Interface contacts:
Residue K351 in chain B is in contact with residue Q36 in chain A (closest heavy-atom distance 4.4 Å).
Residue W449 in chain B is in contact with residue V61 in chain A (closest heavy-atom distance 3.4 Å).
Residue L450 in chain B interacts with residue D57 in chain A (closest heavy-atom distance 3.1 Å).
Residue W449 in chain B contacts residue I62 in chain A (closest heavy-atom distance 4.1 Å).
Residue L450 in chain B contacts residue V61 in chain A (closest heavy-atom distance 4.5 Å).

Sequence of chain B:
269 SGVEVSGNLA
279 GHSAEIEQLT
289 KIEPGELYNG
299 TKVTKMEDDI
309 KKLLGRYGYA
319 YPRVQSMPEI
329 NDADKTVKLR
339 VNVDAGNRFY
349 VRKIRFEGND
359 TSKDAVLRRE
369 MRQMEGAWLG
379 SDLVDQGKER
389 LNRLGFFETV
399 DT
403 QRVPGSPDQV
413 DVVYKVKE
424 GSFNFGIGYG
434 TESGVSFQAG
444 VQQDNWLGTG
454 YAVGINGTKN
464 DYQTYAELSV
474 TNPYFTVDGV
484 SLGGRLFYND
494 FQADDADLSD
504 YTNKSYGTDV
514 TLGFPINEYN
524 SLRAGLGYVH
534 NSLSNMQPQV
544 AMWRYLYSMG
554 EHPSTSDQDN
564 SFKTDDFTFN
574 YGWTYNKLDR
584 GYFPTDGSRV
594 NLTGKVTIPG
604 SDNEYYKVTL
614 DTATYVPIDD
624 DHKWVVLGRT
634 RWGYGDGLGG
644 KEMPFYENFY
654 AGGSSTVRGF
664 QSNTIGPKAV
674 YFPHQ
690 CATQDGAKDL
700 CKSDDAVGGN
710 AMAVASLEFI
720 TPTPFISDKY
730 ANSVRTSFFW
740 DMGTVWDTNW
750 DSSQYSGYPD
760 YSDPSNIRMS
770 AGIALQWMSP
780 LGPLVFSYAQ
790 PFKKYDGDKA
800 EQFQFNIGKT

Sequence of chain A:
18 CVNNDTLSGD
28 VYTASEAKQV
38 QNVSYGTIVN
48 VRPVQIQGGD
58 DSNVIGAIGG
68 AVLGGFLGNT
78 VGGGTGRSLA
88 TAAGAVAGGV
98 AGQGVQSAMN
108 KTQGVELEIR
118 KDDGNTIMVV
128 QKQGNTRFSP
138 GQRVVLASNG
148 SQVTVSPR

The following describes two proteins that form a bound complex.